Sequence of chain A:
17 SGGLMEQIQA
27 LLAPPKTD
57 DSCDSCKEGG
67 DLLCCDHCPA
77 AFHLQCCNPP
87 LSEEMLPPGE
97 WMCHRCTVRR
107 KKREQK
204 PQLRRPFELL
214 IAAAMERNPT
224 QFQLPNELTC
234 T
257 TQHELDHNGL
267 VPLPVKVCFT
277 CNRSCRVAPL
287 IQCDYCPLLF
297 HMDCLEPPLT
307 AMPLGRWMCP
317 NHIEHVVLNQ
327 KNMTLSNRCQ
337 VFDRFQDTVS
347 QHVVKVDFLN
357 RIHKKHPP

This data describes a binding interaction between two proteins.

Contacts between the two chains:
Residue E597 in chain B is in contact with residue L269 in chain A (closest heavy-atom distance 3.2 Å).
Residue P350 in chain B contacts residue N317 in chain A (closest heavy-atom distance 2.9 Å).
Residue N594 in chain B is in contact with residue V267 in chain A (closest heavy-atom distance 2.8 Å).
Residue F351 in chain B contacts residue F275 in chain A (closest heavy-atom distance 3.7 Å).
Residue N594 in chain B is in contact with residue L266 in chain A (closest heavy-atom distance 3.5 Å).
Residue Y324 in chain B interacts with residue K351 in chain A (closest heavy-atom distance 2.6 Å).
Residue F556 in chain B is in contact with residue L20 in chain A (closest heavy-atom distance 3.5 Å).
Residue F351 in chain B is in contact with residue N317 in chain A (closest heavy-atom distance 3.1 Å).
Residue R514 in chain B interacts with residue P30 in chain A (closest heavy-atom distance 3.5 Å).
Residue K585 in chain B interacts with residue N264 in chain A (closest heavy-atom distance 3.5 Å).
Residue F311 in chain B contacts residue L355 in chain A (closest heavy-atom distance 3.4 Å).
Residue N335 in chain B is in contact with residue F354 in chain A (closest heavy-atom distance 3.2 Å).
Residue E343 in chain B interacts with residue V322 in chain A (closest heavy-atom distance 3.2 Å).
Residue D518 in chain B is in contact with residue T33 in chain A (closest heavy-atom distance 3.4 Å).
Residue E602 in chain B contacts residue N278 in chain A (closest heavy-atom distance 3.3 Å).
Residue L462 in chain B contacts residue I24 in chain A (closest heavy-atom distance 3.3 Å).
Residue C330 in chain B contacts residue I319 in chain A (closest heavy-atom distance 3.6 Å).
Residue Y516 in chain B interacts with residue P31 in chain A (closest heavy-atom distance 3.2 Å).
Residue E322 in chain B interacts with residue P293 in chain A (closest heavy-atom distance 3.1 Å).
Residue E458 in chain B is in contact with residue M21 in chain A (closest heavy-atom distance 2.7 Å).
Residue W549 in chain B contacts residue L27 in chain A (closest heavy-atom distance 3.4 Å).
Residue F556 in chain B is in contact with residue L27 in chain A (closest heavy-atom distance 3.6 Å).
Residue V323 in chain B is in contact with residue L294 in chain A (closest heavy-atom distance 3.5 Å).
Residue E609 in chain B is in contact with residue N278 in chain A (closest heavy-atom distance 2.5 Å).
Residue E458 in chain B contacts residue L20 in chain A (closest heavy-atom distance 3.1 Å).
Residue V465 in chain B contacts residue L28 in chain A (closest heavy-atom distance 3.7 Å).
Residue N326 in chain B contacts residue I319 in chain A (closest heavy-atom distance 3.6 Å).
Residue V323 in chain B contacts residue N317 in chain A (closest heavy-atom distance 3.3 Å).
Residue G517 in chain B contacts residue K32 in chain A (closest heavy-atom distance 3.6 Å).
Residue D601 in chain B interacts with residue L269 in chain A (closest heavy-atom distance 3.2 Å).
Residue F556 in chain B is in contact with residue Q23 in chain A (closest heavy-atom distance 3.0 Å).
Residue F365 in chain B is in contact with residue H359 in chain A (closest heavy-atom distance 3.5 Å).
Residue K395 in chain B contacts residue K327 in chain A (closest heavy-atom distance 3.3 Å).
Residue E461 in chain B is in contact with residue M21 in chain A (closest heavy-atom distance 3.4 Å).
Residue G517 in chain B interacts with residue P31 in chain A (closest heavy-atom distance 3.4 Å).
Residue E461 in chain B is in contact with residue Q25 in chain A (closest heavy-atom distance 3.5 Å).
Residue R514 in chain B contacts residue L28 in chain A (closest heavy-atom distance 3.5 Å).
Residue L328 in chain B interacts with residue K351 in chain A (closest heavy-atom distance 3.6 Å).
Residue R611 in chain B is in contact with residue F275 in chain A (closest heavy-atom distance 3.5 Å).
Residue N594 in chain B interacts with residue L269 in chain A (closest heavy-atom distance 3.6 Å).
Residue K519 in chain B interacts with residue K32 in chain A (closest heavy-atom distance 3.6 Å).
Residue E602 in chain B contacts residue R279 in chain A (closest heavy-atom distance 3.1 Å).
Residue R329 in chain B contacts residue T344 in chain A (closest heavy-atom distance 3.4 Å).
Residue L328 in chain B interacts with residue Q347 in chain A (closest heavy-atom distance 3.2 Å).
Residue I515 in chain B interacts with residue P31 in chain A (closest heavy-atom distance 3.3 Å).
Residue N326 in chain B interacts with residue H318 in chain A (closest heavy-atom distance 3.1 Å).
Residue I331 in chain B interacts with residue L355 in chain A (closest heavy-atom distance 3.6 Å).
Residue P350 in chain B is in contact with residue P316 in chain A (closest heavy-atom distance 3.6 Å).
Residue E605 in chain B interacts with residue V271 in chain A (closest heavy-atom distance 3.3 Å).
Residue W549 in chain B is in contact with residue L28 in chain A (closest heavy-atom distance 3.5 Å).
Residue E548 in chain B contacts residue L27 in chain A (closest heavy-atom distance 3.4 Å).
Residue F311 in chain B is in contact with residue V352 in chain A (closest heavy-atom distance 3.3 Å).
Residue E307 in chain B contacts residue N356 in chain A (closest heavy-atom distance 3.2 Å).
Residue K395 in chain B interacts with residue N328 in chain A (closest heavy-atom distance 3.4 Å).
Residue K354 in chain B is in contact with residue F275 in chain A (closest heavy-atom distance 3.2 Å).
Residue R611 in chain B is in contact with residue N278 in chain A (closest heavy-atom distance 2.6 Å).
Residue D518 in chain B interacts with residue K32 in chain A (closest heavy-atom distance 2.9 Å).
Residue R329 in chain B interacts with residue F341 in chain A (closest heavy-atom distance 2.8 Å).
Residue K590 in chain B is in contact with residue N264 in chain A (closest heavy-atom distance 3.5 Å).
Residue E605 in chain B interacts with residue V273 in chain A (closest heavy-atom distance 3.2 Å).

Sequence of chain B:
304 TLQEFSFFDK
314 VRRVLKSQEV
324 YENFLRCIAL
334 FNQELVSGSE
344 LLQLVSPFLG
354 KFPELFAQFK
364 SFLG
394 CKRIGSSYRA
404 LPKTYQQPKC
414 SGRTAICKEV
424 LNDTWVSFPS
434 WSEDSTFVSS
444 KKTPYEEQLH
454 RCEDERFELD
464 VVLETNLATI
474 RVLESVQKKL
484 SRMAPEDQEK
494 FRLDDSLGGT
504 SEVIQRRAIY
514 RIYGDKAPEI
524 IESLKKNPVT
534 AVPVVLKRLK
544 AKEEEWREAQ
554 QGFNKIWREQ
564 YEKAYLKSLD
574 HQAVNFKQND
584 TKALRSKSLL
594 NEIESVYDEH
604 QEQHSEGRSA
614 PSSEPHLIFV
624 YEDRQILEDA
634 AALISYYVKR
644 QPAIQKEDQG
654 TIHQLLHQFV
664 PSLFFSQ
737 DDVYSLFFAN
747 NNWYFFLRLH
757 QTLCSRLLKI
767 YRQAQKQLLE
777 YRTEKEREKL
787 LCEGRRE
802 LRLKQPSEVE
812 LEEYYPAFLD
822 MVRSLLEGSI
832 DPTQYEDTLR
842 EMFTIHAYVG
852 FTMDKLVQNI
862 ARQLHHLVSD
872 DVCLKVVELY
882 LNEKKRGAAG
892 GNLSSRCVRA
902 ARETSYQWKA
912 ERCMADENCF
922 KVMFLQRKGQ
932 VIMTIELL